These two protein chains interact to form a complex.

Sequence of chain A:
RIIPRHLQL

Sequence of chain B:
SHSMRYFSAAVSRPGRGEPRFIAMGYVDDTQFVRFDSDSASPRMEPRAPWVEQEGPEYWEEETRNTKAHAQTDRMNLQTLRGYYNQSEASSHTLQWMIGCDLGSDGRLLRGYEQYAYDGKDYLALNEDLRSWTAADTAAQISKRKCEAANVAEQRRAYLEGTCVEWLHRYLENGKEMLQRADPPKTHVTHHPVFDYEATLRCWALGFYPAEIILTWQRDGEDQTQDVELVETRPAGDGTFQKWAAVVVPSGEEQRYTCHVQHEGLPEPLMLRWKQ

Residue-level contacts at the interface:
Residue Y124 in chain B is in contact with residue L9 in chain A (closest heavy-atom distance 3.9 Å).
Residue H71 in chain B contacts residue I3 in chain A (closest heavy-atom distance 3.0 Å).
Residue M46 in chain B is in contact with residue I2 in chain A (closest heavy-atom distance 4.2 Å).
Residue R157 in chain B contacts residue R5 in chain A (closest heavy-atom distance 2.7 Å).
Residue T68 in chain B contacts residue I2 in chain A (closest heavy-atom distance 4.1 Å).
Residue Y172 in chain B interacts with residue R1 in chain A (closest heavy-atom distance 2.5 Å).
Residue R157 in chain B contacts residue H6 in chain A (closest heavy-atom distance 4.0 Å).
Residue L96 in chain B is in contact with residue L9 in chain A (closest heavy-atom distance 4.1 Å).
Residue D75 in chain B is in contact with residue H6 in chain A (closest heavy-atom distance 2.8 Å).
Residue Y160 in chain B is in contact with residue I2 in chain A (closest heavy-atom distance 3.7 Å).
Residue C148 in chain B interacts with residue L7 in chain A (closest heavy-atom distance 3.9 Å).
Residue V153 in chain B contacts residue L7 in chain A (closest heavy-atom distance 4.0 Å).
Residue L125 in chain B interacts with residue L9 in chain A (closest heavy-atom distance 4.1 Å).
Residue H71 in chain B is in contact with residue R5 in chain A (closest heavy-atom distance 3.5 Å).
Residue E64 in chain B is in contact with residue R1 in chain A (closest heavy-atom distance 3.4 Å).
Residue L125 in chain B is in contact with residue L7 in chain A (closest heavy-atom distance 4.5 Å).
Residue Y117 in chain B contacts residue H6 in chain A (closest heavy-atom distance 3.2 Å).
Residue Y60 in chain B is in contact with residue R1 in chain A (closest heavy-atom distance 3.9 Å).
Residue Y117 in chain B is in contact with residue L7 in chain A (closest heavy-atom distance 3.5 Å).
Residue N67 in chain B interacts with residue I2 in chain A (closest heavy-atom distance 4.2 Å).
Residue T164 in chain B contacts residue R1 in chain A (closest heavy-atom distance 3.8 Å).
Residue A70 in chain B contacts residue R5 in chain A (closest heavy-atom distance 3.4 Å).
Residue W98 in chain B interacts with residue I2 in chain A (closest heavy-atom distance 4.1 Å).
Residue Y160 in chain B is in contact with residue I3 in chain A (closest heavy-atom distance 3.2 Å).
Residue Y117 in chain B contacts residue L9 in chain A (closest heavy-atom distance 3.8 Å).
Residue W98 in chain B is in contact with residue I3 in chain A (closest heavy-atom distance 3.8 Å).
Residue K147 in chain B interacts with residue Q8 in chain A (closest heavy-atom distance 3.6 Å).
Residue H71 in chain B is in contact with residue I2 in chain A (closest heavy-atom distance 3.5 Å).
Residue K147 in chain B is in contact with residue L9 in chain A (closest heavy-atom distance 3.0 Å).
Residue Y8 in chain B contacts residue I2 in chain A (closest heavy-atom distance 3.4 Å).
Residue W168 in chain B contacts residue R1 in chain A (closest heavy-atom distance 3.6 Å).
Residue M6 in chain B interacts with residue R1 in chain A (closest heavy-atom distance 4.1 Å).
Residue T74 in chain B interacts with residue Q8 in chain A (closest heavy-atom distance 4.5 Å).
Residue N78 in chain B interacts with residue Q8 in chain A (closest heavy-atom distance 3.7 Å).
Residue N78 in chain B is in contact with residue L9 in chain A (closest heavy-atom distance 2.8 Å).
Residue T74 in chain B is in contact with residue L7 in chain A (closest heavy-atom distance 3.5 Å).
Residue S10 in chain B contacts residue H6 in chain A (closest heavy-atom distance 3.2 Å).
Residue W98 in chain B is in contact with residue H6 in chain A (closest heavy-atom distance 3.1 Å).
Residue N78 in chain B contacts residue L7 in chain A (closest heavy-atom distance 3.1 Å).
Residue N67 in chain B is in contact with residue R5 in chain A (closest heavy-atom distance 3.2 Å).
Residue R157 in chain B interacts with residue L7 in chain A (closest heavy-atom distance 3.4 Å).
Residue L82 in chain B contacts residue L9 in chain A (closest heavy-atom distance 4.0 Å).
Residue Y8 in chain B interacts with residue R1 in chain A (closest heavy-atom distance 2.9 Å).
Residue I100 in chain B interacts with residue I3 in chain A (closest heavy-atom distance 3.8 Å).
Residue R157 in chain B interacts with residue I3 in chain A (closest heavy-atom distance 3.1 Å).
Residue E115 in chain B interacts with residue L7 in chain A (closest heavy-atom distance 4.2 Å).
Residue R66 in chain B is in contact with residue R5 in chain A (closest heavy-atom distance 4.6 Å).
Residue T81 in chain B is in contact with residue L9 in chain A (closest heavy-atom distance 3.7 Å).
Residue N67 in chain B interacts with residue I3 in chain A (closest heavy-atom distance 4.4 Å).
Residue S144 in chain B interacts with residue L9 in chain A (closest heavy-atom distance 2.6 Å).
Residue Y160 in chain B interacts with residue R1 in chain A (closest heavy-atom distance 2.7 Å).
Residue N67 in chain B is in contact with residue P4 in chain A (closest heavy-atom distance 3.7 Å).
Residue T74 in chain B is in contact with residue H6 in chain A (closest heavy-atom distance 3.6 Å).
Residue E63 in chain B contacts residue R1 in chain A (closest heavy-atom distance 2.8 Å).
Residue F23 in chain B contacts residue H6 in chain A (closest heavy-atom distance 4.4 Å).
Residue E64 in chain B contacts residue I2 in chain A (closest heavy-atom distance 2.8 Å).
Residue W134 in chain B contacts residue L7 in chain A (closest heavy-atom distance 3.5 Å).
Residue Y85 in chain B is in contact with residue L9 in chain A (closest heavy-atom distance 3.0 Å).
Residue H71 in chain B contacts residue H6 in chain A (closest heavy-atom distance 3.0 Å).
Residue H71 in chain B interacts with residue P4 in chain A (closest heavy-atom distance 2.8 Å).